Sequence of chain A:
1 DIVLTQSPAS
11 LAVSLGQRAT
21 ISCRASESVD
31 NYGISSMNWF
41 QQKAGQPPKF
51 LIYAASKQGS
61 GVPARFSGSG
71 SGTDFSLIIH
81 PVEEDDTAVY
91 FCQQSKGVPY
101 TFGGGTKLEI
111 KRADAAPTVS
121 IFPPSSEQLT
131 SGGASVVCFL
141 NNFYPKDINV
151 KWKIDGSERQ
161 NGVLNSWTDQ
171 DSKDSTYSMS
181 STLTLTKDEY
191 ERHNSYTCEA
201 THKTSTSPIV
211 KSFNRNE

Interface contacts:
Residue Q93 in chain A is in contact with residue T18 in chain B (closest heavy-atom distance 4.5 Å).
Residue Y53 in chain A contacts residue L17 in chain B (closest heavy-atom distance 3.6 Å).
Residue F50 in chain A interacts with residue L17 in chain B (closest heavy-atom distance 3.9 Å).
Residue G59 in chain A contacts residue L17 in chain B (closest heavy-atom distance 4.7 Å).
Residue N38 in chain A contacts residue T18 in chain B (closest heavy-atom distance 3.0 Å).
Residue N38 in chain A interacts with residue G19 in chain B (closest heavy-atom distance 4.9 Å).
Residue S95 in chain A interacts with residue G19 in chain B (closest heavy-atom distance 4.0 Å).
Residue N38 in chain A is in contact with residue L17 in chain B (closest heavy-atom distance 4.7 Å).
Residue S95 in chain A contacts residue T18 in chain B (closest heavy-atom distance 2.7 Å).
Residue F50 in chain A contacts residue T18 in chain B (closest heavy-atom distance 3.4 Å).
Residue F40 in chain A interacts with residue T18 in chain B (closest heavy-atom distance 4.0 Å).
Residue S36 in chain A interacts with residue G19 in chain B (closest heavy-atom distance 4.2 Å).
Residue Y53 in chain A contacts residue T18 in chain B (closest heavy-atom distance 4.4 Å).

The following describes two proteins that form a bound complex.

Sequence of chain B:
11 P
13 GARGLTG